Interface contacts:
Residue H91 in the first protein contacts residue R11 in the second protein (closest heavy-atom distance 2.8 Å).
Residue Y32 in the first protein interacts with residue E12 in the second protein (closest heavy-atom distance 4.8 Å).
Residue K31 in the first protein contacts residue E15 in the second protein (closest heavy-atom distance 4.5 Å).
Residue Y32 in the first protein contacts residue E15 in the second protein (closest heavy-atom distance 2.4 Å).
Residue Y32 in the first protein contacts residue R11 in the second protein (closest heavy-atom distance 3.5 Å).
Residue N92 in the first protein interacts with residue R11 in the second protein (closest heavy-atom distance 3.6 Å).

Sequence of the first protein:
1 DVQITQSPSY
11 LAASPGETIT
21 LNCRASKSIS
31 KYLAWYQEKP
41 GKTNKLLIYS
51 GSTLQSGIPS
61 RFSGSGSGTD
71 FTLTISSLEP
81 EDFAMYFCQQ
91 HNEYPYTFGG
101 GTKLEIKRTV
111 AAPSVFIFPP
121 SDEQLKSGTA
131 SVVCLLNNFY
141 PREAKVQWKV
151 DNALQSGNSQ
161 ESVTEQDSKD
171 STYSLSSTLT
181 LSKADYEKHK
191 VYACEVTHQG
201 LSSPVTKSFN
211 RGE

Sequence of the second protein:
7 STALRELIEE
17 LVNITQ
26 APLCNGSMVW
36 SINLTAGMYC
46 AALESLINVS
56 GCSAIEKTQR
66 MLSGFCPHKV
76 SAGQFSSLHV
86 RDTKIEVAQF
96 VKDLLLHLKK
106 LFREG

The following describes two proteins that form a bound complex.